Contacts between the two chains:
Residue L7 in protein 1 contacts residue F11 in protein 2 (closest heavy-atom distance 3.6 Å).
Residue N4 in protein 1 is in contact with residue N4 in protein 2 (closest heavy-atom distance 3.9 Å).
Residue F11 in protein 1 is in contact with residue T3 in protein 2 (closest heavy-atom distance 3.9 Å).
Residue L7 in protein 1 is in contact with residue W8 in protein 2 (closest heavy-atom distance 4.5 Å).
Residue T3 in protein 1 contacts residue F11 in protein 2 (closest heavy-atom distance 3.9 Å).
Residue L7 in protein 1 is in contact with residue L7 in protein 2 (closest heavy-atom distance 3.8 Å).
Residue F11 in protein 1 interacts with residue L7 in protein 2 (closest heavy-atom distance 3.6 Å).
Residue W8 in protein 1 interacts with residue L7 in protein 2 (closest heavy-atom distance 4.5 Å).

These two protein chains interact to form a complex.

Sequence of protein 2:
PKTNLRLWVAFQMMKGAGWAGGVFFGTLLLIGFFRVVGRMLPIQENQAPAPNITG

Sequence of protein 1:
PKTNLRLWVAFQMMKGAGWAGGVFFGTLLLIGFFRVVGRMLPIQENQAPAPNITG